Sequence of chain B:
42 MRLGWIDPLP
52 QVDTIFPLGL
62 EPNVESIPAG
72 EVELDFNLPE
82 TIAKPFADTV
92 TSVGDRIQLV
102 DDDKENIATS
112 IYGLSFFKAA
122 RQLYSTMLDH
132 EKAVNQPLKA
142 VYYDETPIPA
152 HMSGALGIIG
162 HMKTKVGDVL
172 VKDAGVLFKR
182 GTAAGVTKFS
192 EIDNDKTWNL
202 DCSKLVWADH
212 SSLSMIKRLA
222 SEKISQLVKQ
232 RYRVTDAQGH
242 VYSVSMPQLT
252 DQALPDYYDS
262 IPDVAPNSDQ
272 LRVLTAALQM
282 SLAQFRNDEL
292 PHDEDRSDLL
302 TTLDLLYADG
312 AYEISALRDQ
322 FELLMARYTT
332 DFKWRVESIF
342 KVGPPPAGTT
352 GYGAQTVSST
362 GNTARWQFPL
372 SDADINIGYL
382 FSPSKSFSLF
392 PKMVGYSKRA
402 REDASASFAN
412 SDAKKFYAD

Sequence of chain A:
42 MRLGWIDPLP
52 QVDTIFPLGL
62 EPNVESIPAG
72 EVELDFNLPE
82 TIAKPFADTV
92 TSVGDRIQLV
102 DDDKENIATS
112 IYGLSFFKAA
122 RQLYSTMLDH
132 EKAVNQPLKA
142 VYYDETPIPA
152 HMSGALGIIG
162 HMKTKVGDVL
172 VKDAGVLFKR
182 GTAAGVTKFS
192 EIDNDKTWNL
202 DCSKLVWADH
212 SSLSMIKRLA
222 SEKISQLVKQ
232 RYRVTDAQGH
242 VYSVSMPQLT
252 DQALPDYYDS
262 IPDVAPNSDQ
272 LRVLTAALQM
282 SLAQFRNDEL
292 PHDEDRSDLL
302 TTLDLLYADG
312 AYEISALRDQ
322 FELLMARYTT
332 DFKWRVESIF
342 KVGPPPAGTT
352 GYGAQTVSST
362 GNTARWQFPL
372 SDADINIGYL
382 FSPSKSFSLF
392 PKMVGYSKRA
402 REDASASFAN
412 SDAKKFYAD

Interface contacts:
Residue R400 in chain B contacts residue L129 in chain A (closest heavy-atom distance 3.3 Å).
Residue R400 in chain B is in contact with residue D169 in chain A (closest heavy-atom distance 2.5 Å).
Residue Y144 in chain B is in contact with residue K416 in chain A (closest heavy-atom distance 3.9 Å).
Residue Y397 in chain B contacts residue E66 in chain A (closest heavy-atom distance 3.7 Å).
Residue L129 in chain B contacts residue R400 in chain A (closest heavy-atom distance 3.3 Å).
Residue H131 in chain B contacts residue A407 in chain A (closest heavy-atom distance 3.8 Å).
Residue K416 in chain B interacts with residue Y144 in chain A (closest heavy-atom distance 3.9 Å).
Residue I68 in chain B contacts residue S398 in chain A (closest heavy-atom distance 3.0 Å).
Residue S398 in chain B contacts residue I68 in chain A (closest heavy-atom distance 3.0 Å).
Residue A407 in chain B is in contact with residue D130 in chain A (closest heavy-atom distance 3.6 Å).
Residue Y397 in chain B contacts residue Y397 in chain A (closest heavy-atom distance 2.7 Å).
Residue F417 in chain B interacts with residue Y144 in chain A (closest heavy-atom distance 3.8 Å).
Residue Y144 in chain B interacts with residue Y418 in chain A (closest heavy-atom distance 3.0 Å).
Residue Q137 in chain B is in contact with residue Y418 in chain A (closest heavy-atom distance 3.4 Å).
Residue D420 in chain B contacts residue K133 in chain A (closest heavy-atom distance 3.6 Å).
Residue D130 in chain B contacts residue N411 in chain A (closest heavy-atom distance 3.3 Å).
Residue N411 in chain B interacts with residue D130 in chain A (closest heavy-atom distance 3.3 Å).
Residue D420 in chain B contacts residue K140 in chain A (closest heavy-atom distance 3.1 Å).
Residue R400 in chain B interacts with residue I68 in chain A (closest heavy-atom distance 3.6 Å).
Residue N64 in chain B is in contact with residue Y397 in chain A (closest heavy-atom distance 3.9 Å).
Residue Y397 in chain B contacts residue V65 in chain A (closest heavy-atom distance 3.4 Å).
Residue Y418 in chain B is in contact with residue Y144 in chain A (closest heavy-atom distance 3.0 Å).
Residue A407 in chain B is in contact with residue H131 in chain A (closest heavy-atom distance 3.8 Å).
Residue H131 in chain B contacts residue E403 in chain A (closest heavy-atom distance 3.2 Å).
Residue K399 in chain B contacts residue I68 in chain A (closest heavy-atom distance 3.2 Å).
Residue I68 in chain B interacts with residue R400 in chain A (closest heavy-atom distance 3.6 Å).
Residue E62 in chain B contacts residue N64 in chain A (closest heavy-atom distance 4.1 Å).
Residue Y144 in chain B interacts with residue A419 in chain A (closest heavy-atom distance 2.3 Å).
Residue Y143 in chain B interacts with residue D420 in chain A (closest heavy-atom distance 3.1 Å).
Residue A419 in chain B contacts residue Y144 in chain A (closest heavy-atom distance 2.3 Å).
Residue K133 in chain B is in contact with residue D420 in chain A (closest heavy-atom distance 3.6 Å).
Residue D404 in chain B interacts with residue D130 in chain A (closest heavy-atom distance 3.7 Å).
Residue D130 in chain B contacts residue S408 in chain A (closest heavy-atom distance 3.1 Å).
Residue D169 in chain B interacts with residue K399 in chain A (closest heavy-atom distance 3.9 Å).
Residue D404 in chain B interacts with residue L129 in chain A (closest heavy-atom distance 3.3 Å).
Residue Y397 in chain B interacts with residue V395 in chain A (closest heavy-atom distance 3.7 Å).
Residue I68 in chain B interacts with residue K399 in chain A (closest heavy-atom distance 3.2 Å).
Residue V65 in chain B interacts with residue Y397 in chain A (closest heavy-atom distance 3.4 Å).
Residue H131 in chain B interacts with residue D404 in chain A (closest heavy-atom distance 2.9 Å).
Residue Y144 in chain B contacts residue F417 in chain A (closest heavy-atom distance 3.8 Å).
Residue E403 in chain B is in contact with residue H131 in chain A (closest heavy-atom distance 3.2 Å).
Residue D404 in chain B interacts with residue H131 in chain A (closest heavy-atom distance 2.9 Å).
Residue A419 in chain B is in contact with residue K140 in chain A (closest heavy-atom distance 3.4 Å).
Residue L129 in chain B is in contact with residue D404 in chain A (closest heavy-atom distance 3.3 Å).
Residue Y418 in chain B contacts residue Q137 in chain A (closest heavy-atom distance 3.4 Å).
Residue Y418 in chain B interacts with residue K140 in chain A (closest heavy-atom distance 3.0 Å).
Residue E66 in chain B contacts residue Y397 in chain A (closest heavy-atom distance 3.7 Å).
Residue N64 in chain B contacts residue E62 in chain A (closest heavy-atom distance 4.1 Å).
Residue N64 in chain B is in contact with residue N64 in chain A (closest heavy-atom distance 2.6 Å).
Residue V395 in chain B contacts residue Y397 in chain A (closest heavy-atom distance 3.7 Å).
Residue K140 in chain B contacts residue D420 in chain A (closest heavy-atom distance 3.1 Å).
Residue K140 in chain B is in contact with residue A419 in chain A (closest heavy-atom distance 3.4 Å).
Residue D130 in chain B contacts residue A407 in chain A (closest heavy-atom distance 3.6 Å).
Residue S408 in chain B contacts residue D130 in chain A (closest heavy-atom distance 3.1 Å).
Residue K140 in chain B contacts residue Y418 in chain A (closest heavy-atom distance 3.0 Å).
Residue Y397 in chain B contacts residue N64 in chain A (closest heavy-atom distance 3.9 Å).
Residue K399 in chain B is in contact with residue D169 in chain A (closest heavy-atom distance 3.9 Å).
Residue D420 in chain B contacts residue Y143 in chain A (closest heavy-atom distance 3.1 Å).
Residue D169 in chain B contacts residue R400 in chain A (closest heavy-atom distance 2.5 Å).
Residue D130 in chain B is in contact with residue D404 in chain A (closest heavy-atom distance 3.7 Å).

The following describes two proteins that form a bound complex.